Sequence of protein 1:
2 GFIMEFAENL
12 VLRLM

Residue-level contacts at the interface:
Residue K84 in protein 2 contacts residue V12 in protein 1 (closest heavy-atom distance 3.7 Å).
Residue A83 in protein 2 contacts residue V12 in protein 1 (closest heavy-atom distance 4.6 Å).
Residue A83 in protein 2 interacts with residue M5 in protein 1 (closest heavy-atom distance 3.6 Å).
Residue P85 in protein 2 is in contact with residue L13 in protein 1 (closest heavy-atom distance 3.6 Å).
Residue P85 in protein 2 contacts residue V12 in protein 1 (closest heavy-atom distance 3.8 Å).
Residue G80 in protein 2 contacts residue V12 in protein 1 (closest heavy-atom distance 4.5 Å).
Residue A83 in protein 2 is in contact with residue A8 in protein 1 (closest heavy-atom distance 3.6 Å).
Residue N82 in protein 2 contacts residue M5 in protein 1 (closest heavy-atom distance 3.8 Å).
Residue V79 in protein 2 interacts with residue I4 in protein 1 (closest heavy-atom distance 3.7 Å).
Residue K84 in protein 2 interacts with residue M16 in protein 1 (closest heavy-atom distance 3.7 Å).
Residue L87 in protein 2 is in contact with residue M16 in protein 1 (closest heavy-atom distance 4.0 Å).
Residue P85 in protein 2 interacts with residue M16 in protein 1 (closest heavy-atom distance 3.8 Å).
Residue A83 in protein 2 contacts residue E9 in protein 1 (closest heavy-atom distance 3.7 Å).
Residue V79 in protein 2 contacts residue M5 in protein 1 (closest heavy-atom distance 4.7 Å).
Residue V79 in protein 2 interacts with residue A8 in protein 1 (closest heavy-atom distance 3.5 Å).

Sequence of protein 2:
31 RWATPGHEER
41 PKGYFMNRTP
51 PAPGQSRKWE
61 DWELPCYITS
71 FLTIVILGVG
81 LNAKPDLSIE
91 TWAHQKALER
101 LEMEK

The following describes two proteins that form a bound complex.